This data describes a binding interaction between two proteins.

Interface contacts:
Residue S23 in the first protein interacts with residue R4 in the second protein (closest heavy-atom distance 3.2 Å).
Residue L18 in the first protein interacts with residue C8 in the second protein (closest heavy-atom distance 2.7 Å).
Residue G19 in the first protein interacts with residue C8 in the second protein (closest heavy-atom distance 2.9 Å).
Residue I22 in the first protein interacts with residue C8 in the second protein (closest heavy-atom distance 4.5 Å).
Residue S23 in the first protein is in contact with residue Y6 in the second protein (closest heavy-atom distance 5.0 Å).
Residue S23 in the first protein is in contact with residue T5 in the second protein (closest heavy-atom distance 3.1 Å).
Residue T21 in the first protein is in contact with residue Y6 in the second protein (closest heavy-atom distance 3.1 Å).
Residue G24 in the first protein contacts residue R4 in the second protein (closest heavy-atom distance 2.9 Å).
Residue E27 in the first protein contacts residue A1 in the second protein (closest heavy-atom distance 4.3 Å).
Residue I20 in the first protein contacts residue Y6 in the second protein (closest heavy-atom distance 4.0 Å).
Residue I20 in the first protein is in contact with residue S7 in the second protein (closest heavy-atom distance 3.5 Å).
Residue L68 in the first protein contacts residue Y6 in the second protein (closest heavy-atom distance 5.0 Å).
Residue I22 in the first protein interacts with residue S7 in the second protein (closest heavy-atom distance 5.0 Å).
Residue I22 in the first protein interacts with residue R4 in the second protein (closest heavy-atom distance 3.9 Å).
Residue E26 in the first protein interacts with residue R4 in the second protein (closest heavy-atom distance 4.0 Å).
Residue G24 in the first protein interacts with residue V3 in the second protein (closest heavy-atom distance 3.5 Å).
Residue I22 in the first protein interacts with residue Y6 in the second protein (closest heavy-atom distance 2.8 Å).
Residue T25 in the first protein interacts with residue A1 in the second protein (closest heavy-atom distance 3.9 Å).
Residue E26 in the first protein interacts with residue T2 in the second protein (closest heavy-atom distance 4.4 Å).
Residue E26 in the first protein contacts residue A1 in the second protein (closest heavy-atom distance 4.8 Å).
Residue T25 in the first protein is in contact with residue V3 in the second protein (closest heavy-atom distance 3.8 Å).
Residue S23 in the first protein is in contact with residue V3 in the second protein (closest heavy-atom distance 4.3 Å).
Residue Q76 in the first protein is in contact with residue Y6 in the second protein (closest heavy-atom distance 3.8 Å).
Residue D30 in the first protein is in contact with residue A1 in the second protein (closest heavy-atom distance 4.8 Å).
Residue L68 in the first protein interacts with residue T5 in the second protein (closest heavy-atom distance 4.9 Å).
Residue L68 in the first protein interacts with residue R4 in the second protein (closest heavy-atom distance 3.7 Å).
Residue I20 in the first protein interacts with residue C8 in the second protein (closest heavy-atom distance 2.9 Å).
Residue P17 in the first protein interacts with residue C8 in the second protein (closest heavy-atom distance 3.5 Å).
Residue S35 in the first protein contacts residue T5 in the second protein (closest heavy-atom distance 4.1 Å).
Residue I72 in the first protein is in contact with residue Y6 in the second protein (closest heavy-atom distance 3.6 Å).
Residue T21 in the first protein contacts residue S7 in the second protein (closest heavy-atom distance 4.0 Å).
Residue T25 in the first protein is in contact with residue T2 in the second protein (closest heavy-atom distance 3.4 Å).
Residue T21 in the first protein contacts residue T5 in the second protein (closest heavy-atom distance 3.8 Å).
Residue L75 in the first protein is in contact with residue C8 in the second protein (closest heavy-atom distance 3.7 Å).
Residue G24 in the first protein is in contact with residue T2 in the second protein (closest heavy-atom distance 3.8 Å).
Residue I22 in the first protein contacts residue T5 in the second protein (closest heavy-atom distance 3.4 Å).
Residue T21 in the first protein contacts residue C8 in the second protein (closest heavy-atom distance 4.8 Å).
Residue L75 in the first protein interacts with residue Y6 in the second protein (closest heavy-atom distance 4.2 Å).

Sequence of the first protein:
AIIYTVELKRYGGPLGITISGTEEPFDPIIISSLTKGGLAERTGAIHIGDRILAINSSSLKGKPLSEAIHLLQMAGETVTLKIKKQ

Sequence of the second protein:
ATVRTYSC